Sequence of the second protein:
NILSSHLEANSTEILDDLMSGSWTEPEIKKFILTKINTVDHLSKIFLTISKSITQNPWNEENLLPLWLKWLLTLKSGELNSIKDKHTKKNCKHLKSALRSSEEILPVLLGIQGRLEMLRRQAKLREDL

This data describes a binding interaction between two proteins.

Contacts between the two chains:
Residue I679 in the first protein is in contact with residue K483 in the second protein (closest heavy-atom distance 2.8 Å).
Residue R671 in the first protein interacts with residue N447 in the second protein (closest heavy-atom distance 3.3 Å).
Residue W676 in the first protein interacts with residue L486 in the second protein (closest heavy-atom distance 3.5 Å).
Residue L647 in the first protein interacts with residue Q509 in the second protein (closest heavy-atom distance 2.4 Å).
Residue Q665 in the first protein interacts with residue W446 in the second protein (closest heavy-atom distance 3.3 Å).
Residue L675 in the first protein is in contact with residue L456 in the second protein (closest heavy-atom distance 4.0 Å).
Residue T673 in the first protein contacts residue E490 in the second protein (closest heavy-atom distance 3.7 Å).
Residue L678 in the first protein is in contact with residue K457 in the second protein (closest heavy-atom distance 3.9 Å).
Residue W676 in the first protein interacts with residue K483 in the second protein (closest heavy-atom distance 3.2 Å).
Residue F648 in the first protein interacts with residue R513 in the second protein (closest heavy-atom distance 3.6 Å).
Residue L675 in the first protein is in contact with residue K457 in the second protein (closest heavy-atom distance 3.6 Å).
Residue Q665 in the first protein contacts residue L496 in the second protein (closest heavy-atom distance 3.6 Å).
Residue T632 in the first protein is in contact with residue S488 in the second protein (closest heavy-atom distance 3.9 Å).
Residue I679 in the first protein interacts with residue L460 in the second protein (closest heavy-atom distance 4.2 Å).
Residue L642 in the first protein contacts residue L503 in the second protein (closest heavy-atom distance 3.6 Å).
Residue F648 in the first protein is in contact with residue Q509 in the second protein (closest heavy-atom distance 3.5 Å).
Residue W676 in the first protein interacts with residue E490 in the second protein (closest heavy-atom distance 4.4 Å).
Residue L642 in the first protein contacts residue R502 in the second protein (closest heavy-atom distance 3.7 Å).
Residue E674 in the first protein interacts with residue K457 in the second protein (closest heavy-atom distance 3.7 Å).
Residue L655 in the first protein contacts residue L503 in the second protein (closest heavy-atom distance 3.7 Å).
Residue L642 in the first protein interacts with residue L506 in the second protein (closest heavy-atom distance 3.8 Å).
Residue A669 in the first protein interacts with residue W446 in the second protein (closest heavy-atom distance 4.4 Å).
Residue I662 in the first protein is in contact with residue L496 in the second protein (closest heavy-atom distance 3.7 Å).
Residue F648 in the first protein interacts with residue A510 in the second protein (closest heavy-atom distance 4.4 Å).
Residue I662 in the first protein interacts with residue I499 in the second protein (closest heavy-atom distance 3.7 Å).
Residue V666 in the first protein is in contact with residue L496 in the second protein (closest heavy-atom distance 3.7 Å).
Residue D663 in the first protein is in contact with residue Q500 in the second protein (closest heavy-atom distance 3.0 Å).
Residue D643 in the first protein is in contact with residue R502 in the second protein (closest heavy-atom distance 2.6 Å).
Residue S639 in the first protein is in contact with residue I499 in the second protein (closest heavy-atom distance 3.6 Å).
Residue I679 in the first protein interacts with residue L482 in the second protein (closest heavy-atom distance 3.7 Å).
Residue R671 in the first protein interacts with residue E449 in the second protein (closest heavy-atom distance 2.4 Å).
Residue L638 in the first protein interacts with residue I499 in the second protein (closest heavy-atom distance 4.1 Å).
Residue I668 in the first protein interacts with residue E448 in the second protein (closest heavy-atom distance 4.1 Å).
Residue Q665 in the first protein is in contact with residue E448 in the second protein (closest heavy-atom distance 3.8 Å).
Residue R671 in the first protein is in contact with residue N450 in the second protein (closest heavy-atom distance 4.2 Å).
Residue I668 in the first protein contacts residue N447 in the second protein (closest heavy-atom distance 3.6 Å).
Residue W676 in the first protein interacts with residue R487 in the second protein (closest heavy-atom distance 3.9 Å).
Residue N672 in the first protein is in contact with residue S489 in the second protein (closest heavy-atom distance 2.9 Å).
Residue L675 in the first protein interacts with residue P453 in the second protein (closest heavy-atom distance 3.7 Å).
Residue L655 in the first protein is in contact with residue L506 in the second protein (closest heavy-atom distance 4.3 Å).
Residue F635 in the first protein interacts with residue I492 in the second protein (closest heavy-atom distance 3.7 Å).
Residue T659 in the first protein is in contact with residue L503 in the second protein (closest heavy-atom distance 3.3 Å).
Residue L678 in the first protein interacts with residue T461 in the second protein (closest heavy-atom distance 4.0 Å).
Residue R671 in the first protein is in contact with residue E448 in the second protein (closest heavy-atom distance 4.2 Å).
Residue V666 in the first protein interacts with residue Q500 in the second protein (closest heavy-atom distance 3.2 Å).
Residue L675 in the first protein is in contact with residue L486 in the second protein (closest heavy-atom distance 3.6 Å).
Residue I668 in the first protein contacts residue W446 in the second protein (closest heavy-atom distance 3.5 Å).
Residue A669 in the first protein interacts with residue L496 in the second protein (closest heavy-atom distance 3.7 Å).
Residue S639 in the first protein interacts with residue R502 in the second protein (closest heavy-atom distance 3.4 Å).
Residue F635 in the first protein contacts residue L496 in the second protein (closest heavy-atom distance 4.1 Å).
Residue A669 in the first protein contacts residue L493 in the second protein (closest heavy-atom distance 4.2 Å).
Residue L647 in the first protein interacts with residue L506 in the second protein (closest heavy-atom distance 3.2 Å).
Residue R671 in the first protein is in contact with residue P453 in the second protein (closest heavy-atom distance 3.3 Å).
Residue N672 in the first protein contacts residue L486 in the second protein (closest heavy-atom distance 3.6 Å).
Residue T632 in the first protein contacts residue I492 in the second protein (closest heavy-atom distance 3.7 Å).
Residue N672 in the first protein is in contact with residue W446 in the second protein (closest heavy-atom distance 4.3 Å).
Residue T673 in the first protein contacts residue S489 in the second protein (closest heavy-atom distance 4.2 Å).
Residue L658 in the first protein contacts residue L503 in the second protein (closest heavy-atom distance 3.6 Å).
Residue Q636 in the first protein interacts with residue V495 in the second protein (closest heavy-atom distance 4.2 Å).
Residue F635 in the first protein contacts residue I499 in the second protein (closest heavy-atom distance 3.2 Å).

Sequence of the first protein:
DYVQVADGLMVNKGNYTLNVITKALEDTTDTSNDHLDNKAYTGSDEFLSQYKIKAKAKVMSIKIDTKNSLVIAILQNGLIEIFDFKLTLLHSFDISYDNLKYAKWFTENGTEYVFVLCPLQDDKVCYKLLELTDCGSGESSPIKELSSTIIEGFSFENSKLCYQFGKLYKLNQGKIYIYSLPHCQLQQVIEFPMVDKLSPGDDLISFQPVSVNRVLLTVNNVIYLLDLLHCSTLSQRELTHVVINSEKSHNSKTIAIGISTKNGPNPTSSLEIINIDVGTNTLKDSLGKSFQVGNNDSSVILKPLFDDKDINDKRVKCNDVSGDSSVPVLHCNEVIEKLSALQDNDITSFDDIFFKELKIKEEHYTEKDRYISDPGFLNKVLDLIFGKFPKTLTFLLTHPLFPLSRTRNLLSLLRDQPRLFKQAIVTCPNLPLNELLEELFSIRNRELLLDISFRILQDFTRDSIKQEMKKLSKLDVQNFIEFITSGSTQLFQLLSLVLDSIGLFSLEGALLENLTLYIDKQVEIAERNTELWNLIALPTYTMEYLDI